Sequence of chain B:
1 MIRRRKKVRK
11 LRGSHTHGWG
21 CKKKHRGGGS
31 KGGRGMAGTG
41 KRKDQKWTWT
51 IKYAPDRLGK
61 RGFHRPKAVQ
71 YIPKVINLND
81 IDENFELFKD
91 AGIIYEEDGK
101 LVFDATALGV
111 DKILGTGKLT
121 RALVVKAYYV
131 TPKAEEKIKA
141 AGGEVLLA

Sequence of chain A:
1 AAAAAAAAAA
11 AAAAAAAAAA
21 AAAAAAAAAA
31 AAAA

This data describes a binding interaction between two proteins.

Residue-level contacts at the interface:
Residue A91 in chain B is in contact with residue A24 in chain A (closest heavy-atom distance 4.8 Å).
Residue L108 in chain B contacts residue A14 in chain A (closest heavy-atom distance 3.6 Å).
Residue D90 in chain B is in contact with residue A24 in chain A (closest heavy-atom distance 3.5 Å).
Residue D90 in chain B is in contact with residue A25 in chain A (closest heavy-atom distance 3.7 Å).
Residue G109 in chain B contacts residue A14 in chain A (closest heavy-atom distance 4.4 Å).
Residue F88 in chain B interacts with residue A12 in chain A (closest heavy-atom distance 5.0 Å).
Residue A91 in chain B interacts with residue A21 in chain A (closest heavy-atom distance 3.7 Å).
Residue A107 in chain B interacts with residue A14 in chain A (closest heavy-atom distance 3.6 Å).
Residue L87 in chain B contacts residue A8 in chain A (closest heavy-atom distance 4.0 Å).
Residue L108 in chain B is in contact with residue A12 in chain A (closest heavy-atom distance 3.6 Å).
Residue D90 in chain B interacts with residue A28 in chain A (closest heavy-atom distance 3.6 Å).
Residue A91 in chain B contacts residue A25 in chain A (closest heavy-atom distance 4.0 Å).
Residue A91 in chain B interacts with residue A9 in chain A (closest heavy-atom distance 4.9 Å).
Residue L108 in chain B interacts with residue A13 in chain A (closest heavy-atom distance 4.3 Å).
Residue D90 in chain B is in contact with residue A29 in chain A (closest heavy-atom distance 4.3 Å).